Contacts between the two chains:
Residue I26 in the second protein is in contact with residue C112 in the first protein (closest heavy-atom distance 3.9 Å).
Residue V292 in the second protein is in contact with residue R56 in the first protein (closest heavy-atom distance 3.5 Å).
Residue E288 in the second protein is in contact with residue G57 in the first protein (closest heavy-atom distance 3.6 Å).
Residue F25 in the second protein interacts with residue S107 in the first protein (closest heavy-atom distance 4.0 Å).
Residue Y278 in the second protein is in contact with residue P65 in the first protein (closest heavy-atom distance 4.0 Å).
Residue Y290 in the second protein interacts with residue I59 in the first protein (closest heavy-atom distance 3.6 Å).
Residue R286 in the second protein interacts with residue H61 in the first protein (closest heavy-atom distance 2.9 Å).
Residue F301 in the second protein contacts residue Y54 in the first protein (closest heavy-atom distance 3.5 Å).
Residue Y272 in the second protein is in contact with residue F74 in the first protein (closest heavy-atom distance 3.5 Å).
Residue F25 in the second protein interacts with residue M115 in the first protein (closest heavy-atom distance 3.9 Å).
Residue D30 in the second protein contacts residue Y127 in the first protein (closest heavy-atom distance 3.2 Å).
Residue R286 in the second protein interacts with residue I59 in the first protein (closest heavy-atom distance 3.8 Å).
Residue N281 in the second protein interacts with residue Q68 in the first protein (closest heavy-atom distance 3.5 Å).
Residue Y298 in the second protein interacts with residue Y54 in the first protein (closest heavy-atom distance 3.3 Å).
Residue W287 in the second protein is in contact with residue I59 in the first protein (closest heavy-atom distance 3.6 Å).
Residue E288 in the second protein contacts residue F58 in the first protein (closest heavy-atom distance 3.4 Å).
Residue H300 in the second protein interacts with residue Y54 in the first protein (closest heavy-atom distance 3.9 Å).
Residue K38 in the second protein is in contact with residue D119 in the first protein (closest heavy-atom distance 3.8 Å).
Residue N281 in the second protein interacts with residue F69 in the first protein (closest heavy-atom distance 2.9 Å).
Residue Y306 in the second protein contacts residue D50 in the first protein (closest heavy-atom distance 3.6 Å).
Residue W287 in the second protein interacts with residue F58 in the first protein (closest heavy-atom distance 3.3 Å).
Residue F25 in the second protein interacts with residue G111 in the first protein (closest heavy-atom distance 3.9 Å).
Residue R28 in the second protein is in contact with residue N120 in the first protein (closest heavy-atom distance 3.3 Å).
Residue R286 in the second protein interacts with residue Q60 in the first protein (closest heavy-atom distance 3.3 Å).
Residue N307 in the second protein contacts residue D50 in the first protein (closest heavy-atom distance 3.1 Å).
Residue L285 in the second protein interacts with residue Q60 in the first protein (closest heavy-atom distance 4.0 Å).
Residue D294 in the second protein is in contact with residue R56 in the first protein (closest heavy-atom distance 2.6 Å).
Residue A277 in the second protein is in contact with residue I70 in the first protein (closest heavy-atom distance 3.0 Å).
Residue M289 in the second protein interacts with residue G57 in the first protein (closest heavy-atom distance 3.3 Å).
Residue F25 in the second protein contacts residue C112 in the first protein (closest heavy-atom distance 4.0 Å).
Residue Y306 in the second protein is in contact with residue G39 in the first protein (closest heavy-atom distance 3.5 Å).
Residue I26 in the second protein interacts with residue R116 in the first protein (closest heavy-atom distance 3.5 Å).
Residue I31 in the second protein is in contact with residue Y123 in the first protein (closest heavy-atom distance 3.8 Å).
Residue E288 in the second protein contacts residue I59 in the first protein (closest heavy-atom distance 2.9 Å).
Residue E41 in the second protein interacts with residue F126 in the first protein (closest heavy-atom distance 4.0 Å).
Residue I31 in the second protein is in contact with residue D119 in the first protein (closest heavy-atom distance 3.7 Å).
Residue R280 in the second protein contacts residue F72 in the first protein (closest heavy-atom distance 3.1 Å).
Residue R280 in the second protein is in contact with residue N71 in the first protein (closest heavy-atom distance 3.7 Å).
Residue V292 in the second protein is in contact with residue G57 in the first protein (closest heavy-atom distance 3.8 Å).
Residue W287 in the second protein interacts with residue Q60 in the first protein (closest heavy-atom distance 3.3 Å).
Residue D30 in the second protein contacts residue Y123 in the first protein (closest heavy-atom distance 3.9 Å).
Residue Y27 in the second protein contacts residue D119 in the first protein (closest heavy-atom distance 3.6 Å).
Residue L285 in the second protein contacts residue H61 in the first protein (closest heavy-atom distance 3.5 Å).
Residue K38 in the second protein is in contact with residue C122 in the first protein (closest heavy-atom distance 3.1 Å).
Residue Y306 in the second protein is in contact with residue Y38 in the first protein (closest heavy-atom distance 3.6 Å).
Residue E288 in the second protein interacts with residue H61 in the first protein (closest heavy-atom distance 2.7 Å).
Residue R28 in the second protein contacts residue D119 in the first protein (closest heavy-atom distance 3.0 Å).
Residue Y27 in the second protein is in contact with residue M115 in the first protein (closest heavy-atom distance 3.9 Å).
Residue Y272 in the second protein contacts residue N71 in the first protein (closest heavy-atom distance 3.6 Å).
Residue F25 in the second protein interacts with residue Y108 in the first protein (closest heavy-atom distance 3.6 Å).
Residue V296 in the second protein is in contact with residue R56 in the first protein (closest heavy-atom distance 3.1 Å).
Residue R28 in the second protein interacts with residue R116 in the first protein (closest heavy-atom distance 3.0 Å).
Residue F273 in the second protein is in contact with residue N71 in the first protein (closest heavy-atom distance 3.5 Å).
Residue Y306 in the second protein interacts with residue Y47 in the first protein (closest heavy-atom distance 3.9 Å).
Residue I26 in the second protein interacts with residue M115 in the first protein (closest heavy-atom distance 3.2 Å).
Residue S308 in the second protein interacts with residue D50 in the first protein (closest heavy-atom distance 2.9 Å).
Residue F301 in the second protein interacts with residue M52 in the first protein (closest heavy-atom distance 3.6 Å).
Residue Y290 in the second protein contacts residue G57 in the first protein (closest heavy-atom distance 2.7 Å).
Residue L285 in the second protein is in contact with residue S62 in the first protein (closest heavy-atom distance 3.5 Å).
Residue S284 in the second protein contacts residue Q68 in the first protein (closest heavy-atom distance 4.0 Å).

These two protein chains interact to form a complex.

Sequence of the second protein:
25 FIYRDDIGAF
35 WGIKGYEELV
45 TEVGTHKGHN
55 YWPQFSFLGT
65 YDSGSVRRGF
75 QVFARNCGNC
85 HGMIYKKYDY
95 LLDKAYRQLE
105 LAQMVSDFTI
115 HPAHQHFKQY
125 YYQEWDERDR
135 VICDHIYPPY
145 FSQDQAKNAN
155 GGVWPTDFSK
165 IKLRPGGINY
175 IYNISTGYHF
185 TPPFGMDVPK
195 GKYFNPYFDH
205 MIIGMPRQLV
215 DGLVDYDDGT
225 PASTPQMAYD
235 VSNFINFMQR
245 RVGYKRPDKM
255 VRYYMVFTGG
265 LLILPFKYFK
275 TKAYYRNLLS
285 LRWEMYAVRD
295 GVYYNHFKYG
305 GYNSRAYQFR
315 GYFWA

Sequence of the first protein:
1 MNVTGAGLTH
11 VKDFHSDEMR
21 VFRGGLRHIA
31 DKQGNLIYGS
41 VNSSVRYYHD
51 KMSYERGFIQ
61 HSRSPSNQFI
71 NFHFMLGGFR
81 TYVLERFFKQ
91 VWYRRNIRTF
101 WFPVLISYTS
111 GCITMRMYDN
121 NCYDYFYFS